The following describes two proteins that form a bound complex.

Sequence of chain A:
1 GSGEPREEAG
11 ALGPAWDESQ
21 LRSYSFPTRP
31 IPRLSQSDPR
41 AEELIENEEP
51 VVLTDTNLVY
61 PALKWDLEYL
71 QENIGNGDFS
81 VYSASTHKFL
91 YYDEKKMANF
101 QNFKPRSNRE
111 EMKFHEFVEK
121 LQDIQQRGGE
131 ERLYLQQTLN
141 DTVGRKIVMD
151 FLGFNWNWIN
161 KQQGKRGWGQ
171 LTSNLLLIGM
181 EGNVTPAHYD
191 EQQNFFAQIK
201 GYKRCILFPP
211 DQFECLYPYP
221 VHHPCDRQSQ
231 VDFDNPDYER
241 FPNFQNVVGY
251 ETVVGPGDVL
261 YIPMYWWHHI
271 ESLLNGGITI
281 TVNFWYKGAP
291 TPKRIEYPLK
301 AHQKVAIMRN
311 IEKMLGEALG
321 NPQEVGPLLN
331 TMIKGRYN

Sequence of chain B:
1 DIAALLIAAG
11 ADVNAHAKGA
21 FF

Interface contacts:
Residue Q228 in chain A contacts residue N14 in chain B (closest heavy-atom distance 3.0 Å).
Residue A306 in chain A is in contact with residue L6 in chain B (closest heavy-atom distance 3.4 Å).
Residue D190 in chain A is in contact with residue D12 in chain B (closest heavy-atom distance 3.9 Å).
Residue T291 in chain A interacts with residue A8 in chain B (closest heavy-atom distance 4.0 Å).
Residue R227 in chain A interacts with residue D12 in chain B (closest heavy-atom distance 3.6 Å).
Residue Q192 in chain A is in contact with residue V13 in chain B (closest heavy-atom distance 3.6 Å).
Residue S173 in chain A is in contact with residue G19 in chain B (closest heavy-atom distance 3.4 Å).
Residue E191 in chain A contacts residue D12 in chain B (closest heavy-atom distance 2.8 Å).
Residue Y91 in chain A is in contact with residue N14 in chain B (closest heavy-atom distance 3.2 Å).
Residue I307 in chain A interacts with residue L6 in chain B (closest heavy-atom distance 3.3 Å).
Residue H188 in chain A contacts residue N14 in chain B (closest heavy-atom distance 3.2 Å).
Residue Q303 in chain A contacts residue I7 in chain B (closest heavy-atom distance 3.9 Å).
Residue F151 in chain A interacts with residue F22 in chain B (closest heavy-atom distance 4.0 Å).
Residue W285 in chain A is in contact with residue A15 in chain B (closest heavy-atom distance 3.9 Å).
Residue I307 in chain A interacts with residue I7 in chain B (closest heavy-atom distance 3.6 Å).
Residue I295 in chain A is in contact with residue A3 in chain B (closest heavy-atom distance 3.8 Å).
Residue M264 in chain A contacts residue G10 in chain B (closest heavy-atom distance 3.9 Å).
Residue Y297 in chain A contacts residue A3 in chain B (closest heavy-atom distance 3.8 Å).
Residue T138 in chain A is in contact with residue A17 in chain B (closest heavy-atom distance 3.0 Å).
Residue Y91 in chain A is in contact with residue A15 in chain B (closest heavy-atom distance 3.3 Å).
Residue W285 in chain A interacts with residue N14 in chain B (closest heavy-atom distance 3.7 Å).
Residue V143 in chain A interacts with residue F21 in chain B (closest heavy-atom distance 3.8 Å).
Residue T172 in chain A contacts residue A20 in chain B (closest heavy-atom distance 3.2 Å).
Residue Y91 in chain A is in contact with residue V13 in chain B (closest heavy-atom distance 4.0 Å).
Residue E191 in chain A contacts residue A11 in chain B (closest heavy-atom distance 3.4 Å).
Residue M314 in chain A interacts with residue L6 in chain B (closest heavy-atom distance 3.5 Å).
Residue Q192 in chain A interacts with residue A11 in chain B (closest heavy-atom distance 2.8 Å).
Residue T172 in chain A interacts with residue G19 in chain B (closest heavy-atom distance 3.2 Å).
Residue R109 in chain A is in contact with residue H16 in chain B (closest heavy-atom distance 3.7 Å).
Residue I311 in chain A interacts with residue L6 in chain B (closest heavy-atom distance 4.1 Å).
Residue F151 in chain A contacts residue F21 in chain B (closest heavy-atom distance 3.5 Å).
Residue T291 in chain A contacts residue I7 in chain B (closest heavy-atom distance 4.1 Å).
Residue A306 in chain A interacts with residue I7 in chain B (closest heavy-atom distance 3.4 Å).
Residue T172 in chain A contacts residue K18 in chain B (closest heavy-atom distance 3.5 Å).
Residue D141 in chain A interacts with residue F21 in chain B (closest heavy-atom distance 3.0 Å).
Residue Y265 in chain A interacts with residue A9 in chain B (closest heavy-atom distance 3.0 Å).
Residue Y91 in chain A interacts with residue H16 in chain B (closest heavy-atom distance 3.6 Å).
Residue K287 in chain A contacts residue A11 in chain B (closest heavy-atom distance 4.0 Å).
Residue N310 in chain A is in contact with residue L5 in chain B (closest heavy-atom distance 3.6 Å).
Residue Y82 in chain A interacts with residue H16 in chain B (closest heavy-atom distance 4.0 Å).
Residue N310 in chain A interacts with residue A8 in chain B (closest heavy-atom distance 2.9 Å).
Residue I295 in chain A contacts residue A4 in chain B (closest heavy-atom distance 3.8 Å).
Residue N140 in chain A is in contact with residue F21 in chain B (closest heavy-atom distance 3.6 Å).
Residue L139 in chain A is in contact with residue A20 in chain B (closest heavy-atom distance 4.1 Å).
Residue M264 in chain A interacts with residue A9 in chain B (closest heavy-atom distance 3.9 Å).
Residue W285 in chain A contacts residue V13 in chain B (closest heavy-atom distance 3.7 Å).
Residue R227 in chain A is in contact with residue V13 in chain B (closest heavy-atom distance 3.1 Å).
Residue L299 in chain A interacts with residue I7 in chain B (closest heavy-atom distance 3.6 Å).
Residue N310 in chain A is in contact with residue L6 in chain B (closest heavy-atom distance 2.7 Å).
Residue E94 in chain A interacts with residue H16 in chain B (closest heavy-atom distance 3.9 Å).
Residue L139 in chain A is in contact with residue F21 in chain B (closest heavy-atom distance 3.7 Å).
Residue D141 in chain A interacts with residue F22 in chain B (closest heavy-atom distance 3.0 Å).
Residue I295 in chain A contacts residue I7 in chain B (closest heavy-atom distance 4.0 Å).
Residue D190 in chain A interacts with residue V13 in chain B (closest heavy-atom distance 3.5 Å).
Residue R227 in chain A contacts residue N14 in chain B (closest heavy-atom distance 2.9 Å).
Residue L152 in chain A is in contact with residue F22 in chain B (closest heavy-atom distance 3.9 Å).
Residue Q192 in chain A interacts with residue K18 in chain B (closest heavy-atom distance 2.9 Å).
Residue L175 in chain A interacts with residue N14 in chain B (closest heavy-atom distance 4.0 Å).
Residue E191 in chain A interacts with residue G10 in chain B (closest heavy-atom distance 3.0 Å).
Residue D190 in chain A contacts residue N14 in chain B (closest heavy-atom distance 3.2 Å).